Contacts between the two chains:
Residue S30 in chain B contacts residue A149 in chain A (closest heavy-atom distance 4.9 Å).
Residue Y101 in chain B interacts with residue N146 in chain A (closest heavy-atom distance 3.8 Å).
Residue I50 in chain B is in contact with residue P147 in chain A (closest heavy-atom distance 4.0 Å).
Residue W52 in chain B interacts with residue N142 in chain A (closest heavy-atom distance 4.9 Å).
Residue Y101 in chain B contacts residue A145 in chain A (closest heavy-atom distance 4.1 Å).
Residue Y32 in chain B contacts residue N148 in chain A (closest heavy-atom distance 3.2 Å).
Residue Y101 in chain B is in contact with residue P147 in chain A (closest heavy-atom distance 4.6 Å).
Residue Y101 in chain B interacts with residue N144 in chain A (closest heavy-atom distance 4.2 Å).
Residue W52 in chain B interacts with residue N146 in chain A (closest heavy-atom distance 4.2 Å).
Residue A100 in chain B contacts residue N148 in chain A (closest heavy-atom distance 4.0 Å).
Residue A99 in chain B interacts with residue P147 in chain A (closest heavy-atom distance 3.6 Å).
Residue A99 in chain B is in contact with residue N148 in chain A (closest heavy-atom distance 3.2 Å).
Residue G106 in chain B interacts with residue N144 in chain A (closest heavy-atom distance 4.2 Å).
Residue Y53 in chain B contacts residue P147 in chain A (closest heavy-atom distance 3.2 Å).
Residue F59 in chain B interacts with residue P143 in chain A (closest heavy-atom distance 3.8 Å).
Residue Y53 in chain B is in contact with residue A149 in chain A (closest heavy-atom distance 3.7 Å).
Residue F59 in chain B interacts with residue N142 in chain A (closest heavy-atom distance 4.2 Å).
Residue Y53 in chain B is in contact with residue N148 in chain A (closest heavy-atom distance 3.6 Å).
Residue W52 in chain B interacts with residue P147 in chain A (closest heavy-atom distance 3.8 Å).
Residue A100 in chain B is in contact with residue P147 in chain A (closest heavy-atom distance 5.0 Å).
Residue I51 in chain B contacts residue P147 in chain A (closest heavy-atom distance 5.0 Å).
Residue S105 in chain B is in contact with residue N144 in chain A (closest heavy-atom distance 3.8 Å).
Residue T104 in chain B is in contact with residue N144 in chain A (closest heavy-atom distance 3.0 Å).
Residue N31 in chain B contacts residue A149 in chain A (closest heavy-atom distance 3.0 Å).
Residue W52 in chain B interacts with residue A145 in chain A (closest heavy-atom distance 3.9 Å).
Residue N31 in chain B is in contact with residue N148 in chain A (closest heavy-atom distance 3.8 Å).
Residue Y101 in chain B contacts residue N148 in chain A (closest heavy-atom distance 4.6 Å).
Residue G33 in chain B contacts residue P147 in chain A (closest heavy-atom distance 3.6 Å).
Residue Y32 in chain B is in contact with residue P147 in chain A (closest heavy-atom distance 4.4 Å).
Residue F59 in chain B is in contact with residue A141 in chain A (closest heavy-atom distance 3.9 Å).
Residue G33 in chain B interacts with residue N148 in chain A (closest heavy-atom distance 2.9 Å).
Residue R57 in chain B is in contact with residue A141 in chain A (closest heavy-atom distance 4.8 Å).

Sequence of chain A:
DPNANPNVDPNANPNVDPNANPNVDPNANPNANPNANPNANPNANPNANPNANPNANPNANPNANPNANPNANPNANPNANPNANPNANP

Sequence of chain B:
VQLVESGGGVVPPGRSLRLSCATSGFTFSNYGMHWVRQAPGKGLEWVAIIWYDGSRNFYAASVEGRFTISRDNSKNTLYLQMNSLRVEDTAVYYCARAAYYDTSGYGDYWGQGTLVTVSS

These two protein chains interact to form a complex.